The following describes two proteins that form a bound complex.

Sequence of the second protein:
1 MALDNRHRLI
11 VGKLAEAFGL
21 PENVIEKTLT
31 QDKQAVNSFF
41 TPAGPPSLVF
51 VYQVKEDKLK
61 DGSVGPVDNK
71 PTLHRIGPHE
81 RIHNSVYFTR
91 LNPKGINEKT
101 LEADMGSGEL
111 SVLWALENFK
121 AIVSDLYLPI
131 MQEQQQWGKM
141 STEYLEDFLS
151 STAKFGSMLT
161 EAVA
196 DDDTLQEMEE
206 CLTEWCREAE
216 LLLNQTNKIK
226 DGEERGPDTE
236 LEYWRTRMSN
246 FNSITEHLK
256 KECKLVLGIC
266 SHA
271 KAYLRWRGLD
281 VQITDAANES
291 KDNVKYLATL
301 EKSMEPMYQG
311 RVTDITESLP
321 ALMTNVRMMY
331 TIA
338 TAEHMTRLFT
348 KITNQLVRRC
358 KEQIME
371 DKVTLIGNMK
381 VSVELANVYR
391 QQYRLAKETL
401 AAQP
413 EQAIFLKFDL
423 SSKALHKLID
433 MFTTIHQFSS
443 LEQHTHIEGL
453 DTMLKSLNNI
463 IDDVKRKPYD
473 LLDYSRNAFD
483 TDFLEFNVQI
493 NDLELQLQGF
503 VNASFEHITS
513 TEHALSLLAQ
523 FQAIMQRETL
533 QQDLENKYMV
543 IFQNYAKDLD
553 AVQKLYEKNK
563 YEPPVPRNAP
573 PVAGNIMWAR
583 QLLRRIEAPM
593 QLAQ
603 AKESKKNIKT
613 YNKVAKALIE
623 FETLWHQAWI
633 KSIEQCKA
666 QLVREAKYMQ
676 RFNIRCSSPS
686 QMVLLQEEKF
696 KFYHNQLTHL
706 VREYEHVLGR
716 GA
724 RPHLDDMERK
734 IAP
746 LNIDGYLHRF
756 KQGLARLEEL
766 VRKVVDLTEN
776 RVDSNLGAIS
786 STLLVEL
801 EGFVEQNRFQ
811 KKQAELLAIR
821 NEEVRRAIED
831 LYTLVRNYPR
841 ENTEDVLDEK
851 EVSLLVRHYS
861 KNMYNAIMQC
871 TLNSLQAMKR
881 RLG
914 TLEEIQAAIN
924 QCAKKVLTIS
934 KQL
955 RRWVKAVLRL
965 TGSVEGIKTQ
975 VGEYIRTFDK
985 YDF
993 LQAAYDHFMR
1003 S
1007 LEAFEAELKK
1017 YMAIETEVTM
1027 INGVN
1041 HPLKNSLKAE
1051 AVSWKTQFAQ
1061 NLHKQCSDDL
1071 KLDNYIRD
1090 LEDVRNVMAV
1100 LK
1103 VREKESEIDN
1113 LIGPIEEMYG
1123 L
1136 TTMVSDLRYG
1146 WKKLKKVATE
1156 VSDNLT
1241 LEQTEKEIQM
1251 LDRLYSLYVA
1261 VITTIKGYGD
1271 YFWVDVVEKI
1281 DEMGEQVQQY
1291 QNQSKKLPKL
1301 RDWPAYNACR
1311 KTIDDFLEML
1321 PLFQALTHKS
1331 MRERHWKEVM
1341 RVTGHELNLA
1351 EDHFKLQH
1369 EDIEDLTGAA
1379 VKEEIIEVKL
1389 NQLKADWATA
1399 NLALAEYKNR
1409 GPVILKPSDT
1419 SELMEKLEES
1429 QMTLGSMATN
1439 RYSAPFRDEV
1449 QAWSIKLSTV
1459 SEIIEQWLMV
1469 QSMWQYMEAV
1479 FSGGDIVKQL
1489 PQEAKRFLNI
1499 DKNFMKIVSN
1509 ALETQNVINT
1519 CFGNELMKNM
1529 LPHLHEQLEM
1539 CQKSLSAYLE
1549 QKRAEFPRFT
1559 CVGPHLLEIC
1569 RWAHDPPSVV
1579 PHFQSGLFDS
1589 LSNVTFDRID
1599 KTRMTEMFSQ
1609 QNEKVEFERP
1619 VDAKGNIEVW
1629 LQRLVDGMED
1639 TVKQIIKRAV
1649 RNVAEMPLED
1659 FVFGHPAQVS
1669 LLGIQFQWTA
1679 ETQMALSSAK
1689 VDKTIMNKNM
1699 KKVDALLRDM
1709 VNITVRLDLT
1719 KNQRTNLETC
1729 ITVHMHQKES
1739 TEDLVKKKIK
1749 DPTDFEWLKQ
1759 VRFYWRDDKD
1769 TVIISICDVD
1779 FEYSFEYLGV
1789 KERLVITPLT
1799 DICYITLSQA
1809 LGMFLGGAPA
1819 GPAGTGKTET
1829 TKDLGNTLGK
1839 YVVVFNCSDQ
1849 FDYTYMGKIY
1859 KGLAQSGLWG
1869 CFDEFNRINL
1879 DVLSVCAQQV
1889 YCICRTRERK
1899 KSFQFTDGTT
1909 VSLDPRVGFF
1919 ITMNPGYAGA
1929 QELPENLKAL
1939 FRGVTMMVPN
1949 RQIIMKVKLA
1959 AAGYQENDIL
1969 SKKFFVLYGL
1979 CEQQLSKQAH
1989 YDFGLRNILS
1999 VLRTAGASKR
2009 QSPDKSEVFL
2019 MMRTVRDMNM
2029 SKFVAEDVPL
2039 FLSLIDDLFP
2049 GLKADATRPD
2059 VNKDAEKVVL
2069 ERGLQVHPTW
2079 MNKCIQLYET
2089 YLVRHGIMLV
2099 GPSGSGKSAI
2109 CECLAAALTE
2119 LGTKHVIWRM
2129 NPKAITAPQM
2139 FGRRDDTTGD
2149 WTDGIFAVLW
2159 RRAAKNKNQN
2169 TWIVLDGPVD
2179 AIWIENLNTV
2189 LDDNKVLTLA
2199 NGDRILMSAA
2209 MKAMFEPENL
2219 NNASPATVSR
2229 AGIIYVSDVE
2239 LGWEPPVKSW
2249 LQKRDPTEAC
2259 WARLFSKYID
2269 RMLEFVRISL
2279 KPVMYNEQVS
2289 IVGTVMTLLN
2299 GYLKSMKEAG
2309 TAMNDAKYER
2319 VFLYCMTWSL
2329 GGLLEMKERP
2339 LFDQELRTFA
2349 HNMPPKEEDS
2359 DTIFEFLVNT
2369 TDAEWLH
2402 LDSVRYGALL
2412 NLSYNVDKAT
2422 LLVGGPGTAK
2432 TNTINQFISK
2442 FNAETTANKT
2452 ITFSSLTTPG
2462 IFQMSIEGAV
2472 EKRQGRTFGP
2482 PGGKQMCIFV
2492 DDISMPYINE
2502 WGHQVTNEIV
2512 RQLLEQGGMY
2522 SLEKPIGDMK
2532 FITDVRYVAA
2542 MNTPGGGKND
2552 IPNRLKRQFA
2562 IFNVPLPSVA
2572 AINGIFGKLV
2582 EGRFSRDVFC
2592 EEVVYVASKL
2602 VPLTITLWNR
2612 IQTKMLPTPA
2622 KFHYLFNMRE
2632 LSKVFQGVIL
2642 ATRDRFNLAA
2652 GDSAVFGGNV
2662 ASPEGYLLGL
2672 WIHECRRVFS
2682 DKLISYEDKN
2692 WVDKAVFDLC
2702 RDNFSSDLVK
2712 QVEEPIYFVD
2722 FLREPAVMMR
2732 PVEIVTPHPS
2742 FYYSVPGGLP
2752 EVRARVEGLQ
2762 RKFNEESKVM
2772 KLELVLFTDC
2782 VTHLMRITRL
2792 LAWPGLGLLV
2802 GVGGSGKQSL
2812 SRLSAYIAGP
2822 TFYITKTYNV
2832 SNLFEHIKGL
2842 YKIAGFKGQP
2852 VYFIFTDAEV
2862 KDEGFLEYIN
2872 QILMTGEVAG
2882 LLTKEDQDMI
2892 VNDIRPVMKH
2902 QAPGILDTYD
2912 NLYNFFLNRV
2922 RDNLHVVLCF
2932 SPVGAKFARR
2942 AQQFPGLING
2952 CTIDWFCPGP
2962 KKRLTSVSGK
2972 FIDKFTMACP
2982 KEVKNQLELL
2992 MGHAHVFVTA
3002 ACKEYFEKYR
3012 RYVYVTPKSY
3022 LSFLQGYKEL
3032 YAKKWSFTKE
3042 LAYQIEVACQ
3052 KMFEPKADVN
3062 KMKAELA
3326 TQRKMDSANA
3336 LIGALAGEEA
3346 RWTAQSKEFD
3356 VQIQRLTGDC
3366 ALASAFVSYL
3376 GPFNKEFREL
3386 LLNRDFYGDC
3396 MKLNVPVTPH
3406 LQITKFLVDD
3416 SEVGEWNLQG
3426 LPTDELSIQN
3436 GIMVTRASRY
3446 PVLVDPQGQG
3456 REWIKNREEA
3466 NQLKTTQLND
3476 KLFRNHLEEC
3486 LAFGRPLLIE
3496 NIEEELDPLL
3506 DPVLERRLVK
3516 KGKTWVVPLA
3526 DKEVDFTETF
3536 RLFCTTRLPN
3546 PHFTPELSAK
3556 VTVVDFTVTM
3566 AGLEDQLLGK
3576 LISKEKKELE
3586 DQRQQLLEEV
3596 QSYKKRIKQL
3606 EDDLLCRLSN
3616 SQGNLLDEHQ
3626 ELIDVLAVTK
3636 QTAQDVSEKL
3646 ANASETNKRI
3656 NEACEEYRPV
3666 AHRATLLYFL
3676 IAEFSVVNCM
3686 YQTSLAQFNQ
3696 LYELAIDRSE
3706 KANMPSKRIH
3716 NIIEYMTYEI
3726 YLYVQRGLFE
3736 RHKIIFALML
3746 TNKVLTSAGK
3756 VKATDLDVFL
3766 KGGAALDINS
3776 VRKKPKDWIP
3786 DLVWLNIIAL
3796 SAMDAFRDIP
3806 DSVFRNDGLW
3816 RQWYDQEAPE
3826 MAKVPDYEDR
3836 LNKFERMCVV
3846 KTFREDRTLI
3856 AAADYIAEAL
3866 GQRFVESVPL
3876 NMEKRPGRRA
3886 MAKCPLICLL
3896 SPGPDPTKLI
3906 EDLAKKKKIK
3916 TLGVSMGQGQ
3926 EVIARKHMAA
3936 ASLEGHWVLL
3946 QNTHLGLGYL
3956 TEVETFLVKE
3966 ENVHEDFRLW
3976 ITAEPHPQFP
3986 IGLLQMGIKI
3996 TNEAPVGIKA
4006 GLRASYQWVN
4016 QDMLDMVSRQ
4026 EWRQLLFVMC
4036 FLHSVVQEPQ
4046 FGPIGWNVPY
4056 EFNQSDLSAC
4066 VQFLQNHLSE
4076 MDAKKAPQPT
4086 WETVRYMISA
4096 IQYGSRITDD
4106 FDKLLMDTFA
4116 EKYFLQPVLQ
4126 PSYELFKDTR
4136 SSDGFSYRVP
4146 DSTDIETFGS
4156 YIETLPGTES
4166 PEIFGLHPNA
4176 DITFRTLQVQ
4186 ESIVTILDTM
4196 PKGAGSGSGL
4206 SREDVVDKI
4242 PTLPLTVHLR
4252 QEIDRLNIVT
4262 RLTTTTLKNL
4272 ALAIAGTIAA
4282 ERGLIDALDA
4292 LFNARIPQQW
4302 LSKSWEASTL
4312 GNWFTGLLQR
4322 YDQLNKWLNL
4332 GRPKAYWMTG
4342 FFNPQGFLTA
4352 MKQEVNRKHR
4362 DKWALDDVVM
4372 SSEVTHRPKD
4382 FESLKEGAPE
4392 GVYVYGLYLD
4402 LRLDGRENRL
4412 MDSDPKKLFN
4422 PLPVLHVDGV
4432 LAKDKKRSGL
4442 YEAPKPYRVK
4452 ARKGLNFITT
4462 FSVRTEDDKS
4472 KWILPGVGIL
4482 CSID

Interface contacts:
Residue F155 in the second protein is in contact with residue N151 in the first protein (closest heavy-atom distance 3.1 Å).
Residue G138 in the second protein is in contact with residue M166 in the first protein (closest heavy-atom distance 3.3 Å).
Residue Y144 in the second protein is in contact with residue K210 in the first protein (closest heavy-atom distance 3.1 Å).
Residue V163 in the second protein interacts with residue W140 in the first protein (closest heavy-atom distance 3.5 Å).
Residue K154 in the second protein contacts residue E147 in the first protein (closest heavy-atom distance 2.3 Å).
Residue L126 in the second protein contacts residue Y88 in the first protein (closest heavy-atom distance 3.7 Å).
Residue E1534 in the second protein is in contact with residue L3878 in the first protein (closest heavy-atom distance 3.0 Å).
Residue F119 in the second protein interacts with residue V130 in the first protein (closest heavy-atom distance 3.6 Å).
Residue Y87 in the second protein interacts with residue V126 in the first protein (closest heavy-atom distance 3.7 Å).
Residue A103 in the second protein contacts residue E113 in the first protein (closest heavy-atom distance 3.9 Å).
Residue S47 in the second protein contacts residue D125 in the first protein (closest heavy-atom distance 3.1 Å).
Residue A103 in the second protein contacts residue S112 in the first protein (closest heavy-atom distance 3.3 Å).
Residue F119 in the second protein interacts with residue F127 in the first protein (closest heavy-atom distance 4.0 Å).
Residue K139 in the second protein interacts with residue M166 in the first protein (closest heavy-atom distance 3.7 Å).
Residue A162 in the second protein is in contact with residue W140 in the first protein (closest heavy-atom distance 3.4 Å).
Residue G77 in the second protein contacts residue V126 in the first protein (closest heavy-atom distance 4.0 Å).
Residue T152 in the second protein is in contact with residue F155 in the first protein (closest heavy-atom distance 3.5 Å).
Residue E251 in the second protein is in contact with residue Q138 in the first protein (closest heavy-atom distance 3.7 Å).
Residue E133 in the second protein is in contact with residue P78 in the first protein (closest heavy-atom distance 2.7 Å).
Residue H1531 in the second protein interacts with residue D3879 in the first protein (closest heavy-atom distance 3.2 Å).
Residue E102 in the second protein interacts with residue I111 in the first protein (closest heavy-atom distance 3.6 Å).
Residue P1530 in the second protein contacts residue D3879 in the first protein (closest heavy-atom distance 1.9 Å).
Residue E117 in the second protein is in contact with residue L92 in the first protein (closest heavy-atom distance 3.9 Å).
Residue S111 in the second protein interacts with residue V106 in the first protein (closest heavy-atom distance 3.7 Å).
Residue W137 in the second protein interacts with residue P79 in the first protein (closest heavy-atom distance 4.1 Å).
Residue K154 in the second protein interacts with residue N151 in the first protein (closest heavy-atom distance 3.0 Å).
Residue H79 in the second protein interacts with residue P134 in the first protein (closest heavy-atom distance 3.9 Å).
Residue E1534 in the second protein contacts residue Q3882 in the first protein (closest heavy-atom distance 3.8 Å).
Residue G106 in the second protein is in contact with residue E110 in the first protein (closest heavy-atom distance 3.3 Å).
Residue F155 in the second protein is in contact with residue E147 in the first protein (closest heavy-atom distance 4.1 Å).
Residue I130 in the second protein contacts residue P78 in the first protein (closest heavy-atom distance 3.8 Å).
Residue M1538 in the second protein interacts with residue Q3882 in the first protein (closest heavy-atom distance 4.1 Å).
Residue E109 in the second protein interacts with residue H108 in the first protein (closest heavy-atom distance 3.8 Å).
Residue E1534 in the second protein contacts residue D3879 in the first protein (closest heavy-atom distance 2.2 Å).
Residue T89 in the second protein is in contact with residue D125 in the first protein (closest heavy-atom distance 3.3 Å).
Residue F148 in the second protein is in contact with residue F155 in the first protein (closest heavy-atom distance 3.5 Å).
Residue P78 in the second protein interacts with residue P129 in the first protein (closest heavy-atom distance 3.8 Å).
Residue F155 in the second protein interacts with residue F155 in the first protein (closest heavy-atom distance 3.3 Å).
Residue E16 in the second protein is in contact with residue S30 in the first protein (closest heavy-atom distance 4.0 Å).
Residue P46 in the second protein is in contact with residue D125 in the first protein (closest heavy-atom distance 2.9 Å).
Residue W137 in the second protein interacts with residue P78 in the first protein (closest heavy-atom distance 3.4 Å).
Residue T89 in the second protein contacts residue V126 in the first protein (closest heavy-atom distance 3.9 Å).
Residue N247 in the second protein is in contact with residue G139 in the first protein (closest heavy-atom distance 2.9 Å).
Residue E133 in the second protein is in contact with residue K77 in the first protein (closest heavy-atom distance 4.0 Å).
Residue I122 in the second protein contacts residue F127 in the first protein (closest heavy-atom distance 3.7 Å).
Residue K291 in the second protein contacts residue V143 in the first protein (closest heavy-atom distance 4.0 Å).
Residue F148 in the second protein interacts with residue N158 in the first protein (closest heavy-atom distance 3.3 Å).
Residue M158 in the second protein interacts with residue W140 in the first protein (closest heavy-atom distance 4.2 Å).
Residue Y127 in the second protein is in contact with residue L119 in the first protein (closest heavy-atom distance 3.5 Å).
Residue D104 in the second protein contacts residue S112 in the first protein (closest heavy-atom distance 4.0 Å).
Residue N247 in the second protein contacts residue D142 in the first protein (closest heavy-atom distance 3.6 Å).
Residue D61 in the second protein contacts residue K103 in the first protein (closest heavy-atom distance 4.1 Å).
Residue M1538 in the second protein contacts residue K3876 in the first protein (closest heavy-atom distance 3.7 Å).
Residue E1534 in the second protein is in contact with residue E3877 in the first protein (closest heavy-atom distance 3.6 Å).
Residue I130 in the second protein contacts residue P115 in the first protein (closest heavy-atom distance 3.6 Å).
Residue S107 in the second protein is in contact with residue E110 in the first protein (closest heavy-atom distance 3.6 Å).
Residue Q1535 in the second protein is in contact with residue E3877 in the first protein (closest heavy-atom distance 4.2 Å).
Residue G77 in the second protein contacts residue P129 in the first protein (closest heavy-atom distance 3.2 Å).
Residue W137 in the second protein interacts with residue P80 in the first protein (closest heavy-atom distance 3.6 Å).
Residue S141 in the second protein contacts residue T162 in the first protein (closest heavy-atom distance 3.7 Å).

Sequence of the first protein:
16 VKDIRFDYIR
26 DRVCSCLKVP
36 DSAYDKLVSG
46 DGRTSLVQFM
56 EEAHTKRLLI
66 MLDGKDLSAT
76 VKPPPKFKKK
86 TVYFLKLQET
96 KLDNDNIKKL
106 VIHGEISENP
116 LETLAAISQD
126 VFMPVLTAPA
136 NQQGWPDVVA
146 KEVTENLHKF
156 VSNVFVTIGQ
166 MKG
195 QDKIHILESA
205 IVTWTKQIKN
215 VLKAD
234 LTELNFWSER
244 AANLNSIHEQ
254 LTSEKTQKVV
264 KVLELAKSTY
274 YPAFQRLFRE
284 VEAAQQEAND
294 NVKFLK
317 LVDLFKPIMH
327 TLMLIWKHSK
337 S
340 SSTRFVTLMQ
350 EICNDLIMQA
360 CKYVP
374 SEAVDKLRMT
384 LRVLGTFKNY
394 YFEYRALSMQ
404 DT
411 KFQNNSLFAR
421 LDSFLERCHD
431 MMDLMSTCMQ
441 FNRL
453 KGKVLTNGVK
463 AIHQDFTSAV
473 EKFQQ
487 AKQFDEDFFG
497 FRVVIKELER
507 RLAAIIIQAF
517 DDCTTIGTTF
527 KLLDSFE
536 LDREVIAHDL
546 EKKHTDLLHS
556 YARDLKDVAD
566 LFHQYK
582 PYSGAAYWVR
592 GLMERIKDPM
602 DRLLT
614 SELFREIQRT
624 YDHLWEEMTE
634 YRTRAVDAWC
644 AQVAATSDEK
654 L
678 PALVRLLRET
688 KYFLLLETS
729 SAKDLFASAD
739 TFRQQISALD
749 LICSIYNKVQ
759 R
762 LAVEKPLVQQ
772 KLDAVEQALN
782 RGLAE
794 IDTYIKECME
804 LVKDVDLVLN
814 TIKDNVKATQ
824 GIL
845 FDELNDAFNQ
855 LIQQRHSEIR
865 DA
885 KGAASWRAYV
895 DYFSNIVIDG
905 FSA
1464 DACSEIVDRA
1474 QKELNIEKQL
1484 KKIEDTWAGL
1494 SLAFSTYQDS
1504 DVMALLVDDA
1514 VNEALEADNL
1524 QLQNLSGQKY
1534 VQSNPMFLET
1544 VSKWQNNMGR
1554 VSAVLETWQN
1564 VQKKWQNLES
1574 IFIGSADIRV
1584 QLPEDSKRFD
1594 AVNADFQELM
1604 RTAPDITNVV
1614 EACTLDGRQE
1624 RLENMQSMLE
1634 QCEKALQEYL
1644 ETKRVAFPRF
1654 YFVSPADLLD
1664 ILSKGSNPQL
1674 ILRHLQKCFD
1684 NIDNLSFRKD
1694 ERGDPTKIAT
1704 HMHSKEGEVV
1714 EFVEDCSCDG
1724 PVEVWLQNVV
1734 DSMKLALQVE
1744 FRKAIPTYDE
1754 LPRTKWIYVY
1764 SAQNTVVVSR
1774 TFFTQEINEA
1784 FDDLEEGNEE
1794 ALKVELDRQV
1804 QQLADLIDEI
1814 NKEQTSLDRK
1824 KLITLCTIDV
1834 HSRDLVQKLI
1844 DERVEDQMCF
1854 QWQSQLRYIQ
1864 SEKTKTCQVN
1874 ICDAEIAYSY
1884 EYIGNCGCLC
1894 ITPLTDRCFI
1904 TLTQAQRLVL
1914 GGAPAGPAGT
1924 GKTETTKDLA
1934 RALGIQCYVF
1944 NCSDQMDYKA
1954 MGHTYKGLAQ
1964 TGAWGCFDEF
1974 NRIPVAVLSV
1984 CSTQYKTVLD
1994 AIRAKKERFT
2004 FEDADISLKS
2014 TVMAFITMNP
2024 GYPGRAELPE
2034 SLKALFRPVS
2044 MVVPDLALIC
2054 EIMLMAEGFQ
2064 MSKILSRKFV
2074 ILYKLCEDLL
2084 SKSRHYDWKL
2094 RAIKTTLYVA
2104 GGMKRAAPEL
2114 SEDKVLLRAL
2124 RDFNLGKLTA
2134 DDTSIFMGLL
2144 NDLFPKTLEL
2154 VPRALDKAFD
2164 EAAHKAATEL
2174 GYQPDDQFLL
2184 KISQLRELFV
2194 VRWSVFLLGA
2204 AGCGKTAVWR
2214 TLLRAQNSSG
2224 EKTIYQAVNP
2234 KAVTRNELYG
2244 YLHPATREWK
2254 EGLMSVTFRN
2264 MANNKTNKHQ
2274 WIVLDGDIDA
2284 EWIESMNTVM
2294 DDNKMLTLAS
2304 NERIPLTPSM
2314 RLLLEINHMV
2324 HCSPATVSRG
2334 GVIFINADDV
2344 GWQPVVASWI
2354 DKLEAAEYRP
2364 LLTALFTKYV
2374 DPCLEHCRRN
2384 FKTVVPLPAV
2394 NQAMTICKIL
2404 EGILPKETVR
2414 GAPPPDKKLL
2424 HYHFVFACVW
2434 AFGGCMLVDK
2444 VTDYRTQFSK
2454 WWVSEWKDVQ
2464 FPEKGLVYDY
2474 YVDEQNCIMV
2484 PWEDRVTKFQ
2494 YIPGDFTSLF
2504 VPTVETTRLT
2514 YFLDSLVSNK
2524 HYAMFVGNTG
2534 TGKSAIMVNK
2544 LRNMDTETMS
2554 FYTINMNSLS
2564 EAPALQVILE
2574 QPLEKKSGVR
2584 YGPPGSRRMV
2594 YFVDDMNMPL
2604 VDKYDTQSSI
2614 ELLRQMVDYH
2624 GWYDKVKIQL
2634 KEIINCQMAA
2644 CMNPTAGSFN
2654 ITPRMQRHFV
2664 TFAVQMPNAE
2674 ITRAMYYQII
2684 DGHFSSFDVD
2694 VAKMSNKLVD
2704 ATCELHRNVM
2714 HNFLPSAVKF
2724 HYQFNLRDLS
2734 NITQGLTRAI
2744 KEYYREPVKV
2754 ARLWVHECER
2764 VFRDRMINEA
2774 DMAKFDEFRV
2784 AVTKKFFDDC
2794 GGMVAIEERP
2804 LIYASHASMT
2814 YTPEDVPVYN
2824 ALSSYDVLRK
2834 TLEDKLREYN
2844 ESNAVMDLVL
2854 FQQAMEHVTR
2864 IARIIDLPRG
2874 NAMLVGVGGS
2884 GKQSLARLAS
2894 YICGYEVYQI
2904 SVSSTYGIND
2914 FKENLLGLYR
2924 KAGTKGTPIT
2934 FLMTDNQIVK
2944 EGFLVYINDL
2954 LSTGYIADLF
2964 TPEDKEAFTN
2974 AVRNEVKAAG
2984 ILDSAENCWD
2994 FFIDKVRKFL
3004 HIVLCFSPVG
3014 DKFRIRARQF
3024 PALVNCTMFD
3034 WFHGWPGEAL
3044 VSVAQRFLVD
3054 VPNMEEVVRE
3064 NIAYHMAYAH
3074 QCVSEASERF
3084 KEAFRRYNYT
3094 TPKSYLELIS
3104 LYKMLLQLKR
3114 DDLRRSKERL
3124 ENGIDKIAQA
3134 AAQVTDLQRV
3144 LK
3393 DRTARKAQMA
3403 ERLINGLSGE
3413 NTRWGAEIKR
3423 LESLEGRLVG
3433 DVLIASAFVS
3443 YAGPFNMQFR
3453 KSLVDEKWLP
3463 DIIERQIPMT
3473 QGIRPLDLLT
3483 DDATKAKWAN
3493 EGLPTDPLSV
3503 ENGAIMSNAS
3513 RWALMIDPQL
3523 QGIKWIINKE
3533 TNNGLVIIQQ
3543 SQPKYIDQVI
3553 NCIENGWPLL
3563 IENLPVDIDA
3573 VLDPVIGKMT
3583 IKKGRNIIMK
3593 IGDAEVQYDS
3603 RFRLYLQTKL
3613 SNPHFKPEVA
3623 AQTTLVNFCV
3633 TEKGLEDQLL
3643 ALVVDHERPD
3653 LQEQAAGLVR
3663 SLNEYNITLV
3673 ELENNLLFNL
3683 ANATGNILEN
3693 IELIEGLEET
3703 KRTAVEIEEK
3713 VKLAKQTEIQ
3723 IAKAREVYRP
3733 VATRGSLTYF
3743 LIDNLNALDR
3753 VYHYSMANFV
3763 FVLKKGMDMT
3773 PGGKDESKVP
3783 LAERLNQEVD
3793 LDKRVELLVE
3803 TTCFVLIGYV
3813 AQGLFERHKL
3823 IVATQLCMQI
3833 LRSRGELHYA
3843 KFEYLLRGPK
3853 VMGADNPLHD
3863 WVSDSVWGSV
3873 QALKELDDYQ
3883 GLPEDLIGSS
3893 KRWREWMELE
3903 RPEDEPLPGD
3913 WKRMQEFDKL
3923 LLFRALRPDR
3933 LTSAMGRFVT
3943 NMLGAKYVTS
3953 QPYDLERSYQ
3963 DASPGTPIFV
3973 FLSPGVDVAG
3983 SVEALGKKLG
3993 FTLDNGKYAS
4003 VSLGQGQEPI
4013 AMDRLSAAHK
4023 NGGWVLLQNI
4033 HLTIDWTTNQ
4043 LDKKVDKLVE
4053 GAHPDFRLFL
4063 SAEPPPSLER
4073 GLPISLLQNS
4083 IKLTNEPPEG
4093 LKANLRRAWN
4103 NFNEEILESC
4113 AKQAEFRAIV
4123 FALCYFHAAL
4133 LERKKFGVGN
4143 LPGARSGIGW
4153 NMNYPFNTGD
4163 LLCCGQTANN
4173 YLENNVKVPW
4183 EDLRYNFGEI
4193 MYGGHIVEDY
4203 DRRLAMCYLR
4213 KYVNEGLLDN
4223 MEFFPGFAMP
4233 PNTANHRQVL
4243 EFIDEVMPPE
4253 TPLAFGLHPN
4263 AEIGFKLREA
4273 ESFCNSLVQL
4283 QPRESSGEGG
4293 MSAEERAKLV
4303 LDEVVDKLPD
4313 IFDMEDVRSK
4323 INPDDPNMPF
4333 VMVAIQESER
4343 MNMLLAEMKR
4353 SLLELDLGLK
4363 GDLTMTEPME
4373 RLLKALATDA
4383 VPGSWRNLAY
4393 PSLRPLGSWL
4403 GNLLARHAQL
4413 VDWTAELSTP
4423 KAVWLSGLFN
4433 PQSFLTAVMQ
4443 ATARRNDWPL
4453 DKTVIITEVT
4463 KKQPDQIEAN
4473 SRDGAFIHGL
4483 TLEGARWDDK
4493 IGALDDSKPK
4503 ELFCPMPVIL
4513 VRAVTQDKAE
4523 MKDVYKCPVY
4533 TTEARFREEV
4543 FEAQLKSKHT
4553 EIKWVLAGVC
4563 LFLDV